Sequence of protein 1:
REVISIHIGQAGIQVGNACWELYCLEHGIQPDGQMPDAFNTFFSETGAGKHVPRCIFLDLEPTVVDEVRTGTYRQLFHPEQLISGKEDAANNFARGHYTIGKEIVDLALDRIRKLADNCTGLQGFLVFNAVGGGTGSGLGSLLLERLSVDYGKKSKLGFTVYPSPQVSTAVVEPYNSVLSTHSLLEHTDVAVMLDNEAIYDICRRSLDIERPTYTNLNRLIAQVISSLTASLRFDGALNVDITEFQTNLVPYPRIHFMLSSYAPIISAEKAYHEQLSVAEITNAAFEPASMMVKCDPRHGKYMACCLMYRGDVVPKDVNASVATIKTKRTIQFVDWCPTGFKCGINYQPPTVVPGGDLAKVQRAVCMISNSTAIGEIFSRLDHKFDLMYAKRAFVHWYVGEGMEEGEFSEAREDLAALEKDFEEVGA

Sequence of protein 2:
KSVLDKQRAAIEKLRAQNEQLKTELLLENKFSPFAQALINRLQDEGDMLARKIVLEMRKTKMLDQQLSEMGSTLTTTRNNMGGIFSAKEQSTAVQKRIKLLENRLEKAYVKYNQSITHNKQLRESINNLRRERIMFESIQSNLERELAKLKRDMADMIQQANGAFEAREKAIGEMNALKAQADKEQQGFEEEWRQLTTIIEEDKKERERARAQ

Contacts between the two chains:
Residue H309 in protein 1 is in contact with residue K59 in protein 2 (closest heavy-atom distance 3.2 Å).
Residue T340 in protein 1 interacts with residue F60 in protein 2 (closest heavy-atom distance 4.5 Å).
Residue D306 in protein 1 contacts residue L56 in protein 2 (closest heavy-atom distance 4.9 Å).
Residue R308 in protein 1 interacts with residue K59 in protein 2 (closest heavy-atom distance 4.1 Å).
Residue R308 in protein 1 interacts with residue L56 in protein 2 (closest heavy-atom distance 4.4 Å).
Residue H309 in protein 1 interacts with residue L56 in protein 2 (closest heavy-atom distance 4.5 Å).
Residue Q342 in protein 1 is in contact with residue F60 in protein 2 (closest heavy-atom distance 4.1 Å).
Residue R339 in protein 1 is in contact with residue F60 in protein 2 (closest heavy-atom distance 4.3 Å).

These two protein chains interact to form a complex.